Sequence of protein 2:
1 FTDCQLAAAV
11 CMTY

Sequence of protein 1:
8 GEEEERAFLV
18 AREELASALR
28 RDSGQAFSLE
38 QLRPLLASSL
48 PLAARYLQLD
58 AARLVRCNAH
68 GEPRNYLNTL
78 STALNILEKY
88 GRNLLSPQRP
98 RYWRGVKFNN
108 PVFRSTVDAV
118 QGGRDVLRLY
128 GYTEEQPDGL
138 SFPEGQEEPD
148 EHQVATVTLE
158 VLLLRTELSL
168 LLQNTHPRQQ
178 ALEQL

These two protein chains interact to form a complex.

Residue-level contacts at the interface:
Residue I83 in protein 1 interacts with residue A9 in protein 2 (closest heavy-atom distance 4.9 Å).
Residue K86 in protein 1 interacts with residue D3 in protein 2 (closest heavy-atom distance 2.9 Å).
Residue K104 in protein 1 contacts residue T13 in protein 2 (closest heavy-atom distance 2.7 Å).
Residue P108 in protein 1 contacts residue F1 in protein 2 (closest heavy-atom distance 4.9 Å).
Residue Y87 in protein 1 is in contact with residue Y14 in protein 2 (closest heavy-atom distance 3.7 Å).
Residue I83 in protein 1 interacts with residue L6 in protein 2 (closest heavy-atom distance 4.1 Å).
Residue T79 in protein 1 contacts residue F1 in protein 2 (closest heavy-atom distance 4.8 Å).
Residue G102 in protein 1 interacts with residue Y14 in protein 2 (closest heavy-atom distance 3.1 Å).
Residue V109 in protein 1 is in contact with residue F1 in protein 2 (closest heavy-atom distance 3.5 Å).
Residue V109 in protein 1 interacts with residue A9 in protein 2 (closest heavy-atom distance 3.5 Å).
Residue S112 in protein 1 interacts with residue F1 in protein 2 (closest heavy-atom distance 3.6 Å).
Residue P97 in protein 1 interacts with residue Y14 in protein 2 (closest heavy-atom distance 3.5 Å).
Residue N107 in protein 1 contacts residue T13 in protein 2 (closest heavy-atom distance 4.1 Å).
Residue T113 in protein 1 is in contact with residue F1 in protein 2 (closest heavy-atom distance 4.3 Å).
Residue T113 in protein 1 contacts residue L6 in protein 2 (closest heavy-atom distance 4.2 Å).
Residue K86 in protein 1 is in contact with residue V10 in protein 2 (closest heavy-atom distance 4.2 Å).
Residue Y87 in protein 1 contacts residue T13 in protein 2 (closest heavy-atom distance 2.6 Å).
Residue N90 in protein 1 interacts with residue Y14 in protein 2 (closest heavy-atom distance 3.4 Å).
Residue W100 in protein 1 contacts residue Y14 in protein 2 (closest heavy-atom distance 3.8 Å).
Residue N90 in protein 1 contacts residue V10 in protein 2 (closest heavy-atom distance 3.3 Å).
Residue Y87 in protein 1 is in contact with residue V10 in protein 2 (closest heavy-atom distance 3.7 Å).
Residue G102 in protein 1 is in contact with residue T13 in protein 2 (closest heavy-atom distance 3.8 Å).
Residue N90 in protein 1 interacts with residue C11 in protein 2 (closest heavy-atom distance 4.9 Å).
Residue V103 in protein 1 contacts residue Y14 in protein 2 (closest heavy-atom distance 4.1 Å).
Residue K86 in protein 1 contacts residue A7 in protein 2 (closest heavy-atom distance 3.9 Å).
Residue V103 in protein 1 interacts with residue T13 in protein 2 (closest heavy-atom distance 3.4 Å).
Residue N82 in protein 1 is in contact with residue D3 in protein 2 (closest heavy-atom distance 3.7 Å).
Residue K86 in protein 1 interacts with residue Y14 in protein 2 (closest heavy-atom distance 4.8 Å).
Residue N107 in protein 1 interacts with residue M12 in protein 2 (closest heavy-atom distance 3.7 Å).
Residue V109 in protein 1 is in contact with residue L6 in protein 2 (closest heavy-atom distance 3.9 Å).
Residue K104 in protein 1 interacts with residue M12 in protein 2 (closest heavy-atom distance 4.6 Å).
Residue N107 in protein 1 interacts with residue A9 in protein 2 (closest heavy-atom distance 4.2 Å).
Residue K104 in protein 1 is in contact with residue Y14 in protein 2 (closest heavy-atom distance 3.8 Å).
Residue K86 in protein 1 is in contact with residue L6 in protein 2 (closest heavy-atom distance 3.9 Å).
Residue V109 in protein 1 interacts with residue Q5 in protein 2 (closest heavy-atom distance 4.3 Å).
Residue I83 in protein 1 contacts residue V10 in protein 2 (closest heavy-atom distance 3.5 Å).
Residue Y129 in protein 1 interacts with residue Y14 in protein 2 (closest heavy-atom distance 3.9 Å).
Residue Y87 in protein 1 is in contact with residue A9 in protein 2 (closest heavy-atom distance 4.8 Å).
Residue N82 in protein 1 contacts residue L6 in protein 2 (closest heavy-atom distance 3.9 Å).
Residue Y99 in protein 1 is in contact with residue Y14 in protein 2 (closest heavy-atom distance 3.2 Å).
Residue F110 in protein 1 is in contact with residue T13 in protein 2 (closest heavy-atom distance 4.1 Å).
Residue T79 in protein 1 interacts with residue L6 in protein 2 (closest heavy-atom distance 4.4 Å).